Sequence of protein 1:
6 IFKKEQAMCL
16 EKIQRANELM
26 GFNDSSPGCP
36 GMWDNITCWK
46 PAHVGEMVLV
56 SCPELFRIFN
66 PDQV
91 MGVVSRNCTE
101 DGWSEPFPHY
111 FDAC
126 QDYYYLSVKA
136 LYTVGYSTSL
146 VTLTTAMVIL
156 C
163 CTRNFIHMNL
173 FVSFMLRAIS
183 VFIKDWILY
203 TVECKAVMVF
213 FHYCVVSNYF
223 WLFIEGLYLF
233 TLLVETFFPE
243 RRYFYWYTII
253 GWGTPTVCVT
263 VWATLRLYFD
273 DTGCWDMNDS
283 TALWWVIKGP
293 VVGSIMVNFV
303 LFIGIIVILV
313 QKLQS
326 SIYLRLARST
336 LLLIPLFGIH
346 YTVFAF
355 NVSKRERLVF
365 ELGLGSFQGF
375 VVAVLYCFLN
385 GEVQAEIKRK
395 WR

These two protein chains interact to form a complex.

Sequence of protein 2:
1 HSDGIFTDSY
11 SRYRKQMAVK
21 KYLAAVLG

Residue-level contacts at the interface:
Residue D278 in protein 1 is in contact with residue S11 in protein 2 (closest heavy-atom distance 2.9 Å).
Residue Y130 in protein 1 contacts residue Y10 in protein 2 (closest heavy-atom distance 3.5 Å).
Residue N280 in protein 1 interacts with residue D8 in protein 2 (closest heavy-atom distance 3.4 Å).
Residue Y137 in protein 1 contacts residue F6 in protein 2 (closest heavy-atom distance 3.4 Å).
Residue K134 in protein 1 contacts residue Y10 in protein 2 (closest heavy-atom distance 3.3 Å).
Residue W286 in protein 1 interacts with residue H1 in protein 2 (closest heavy-atom distance 4.2 Å).
Residue R361 in protein 1 contacts residue I5 in protein 2 (closest heavy-atom distance 3.9 Å).
Residue V293 in protein 1 contacts residue H1 in protein 2 (closest heavy-atom distance 4.0 Å).
Residue H214 in protein 1 is in contact with residue H1 in protein 2 (closest heavy-atom distance 4.2 Å).
Residue W286 in protein 1 is in contact with residue G4 in protein 2 (closest heavy-atom distance 4.1 Å).
Residue L362 in protein 1 is in contact with residue S2 in protein 2 (closest heavy-atom distance 3.4 Å).
Residue L190 in protein 1 interacts with residue R14 in protein 2 (closest heavy-atom distance 3.0 Å).
Residue N40 in protein 1 contacts residue V26 in protein 2 (closest heavy-atom distance 3.7 Å).
Residue M210 in protein 1 interacts with residue T7 in protein 2 (closest heavy-atom distance 4.3 Å).
Residue K358 in protein 1 is in contact with residue I5 in protein 2 (closest heavy-atom distance 4.1 Å).
Residue Y191 in protein 1 is in contact with residue R14 in protein 2 (closest heavy-atom distance 3.3 Å).
Residue L366 in protein 1 interacts with residue F6 in protein 2 (closest heavy-atom distance 3.7 Å).
Residue I41 in protein 1 contacts residue L27 in protein 2 (closest heavy-atom distance 4.4 Å).
Residue V133 in protein 1 is in contact with residue F6 in protein 2 (closest heavy-atom distance 3.9 Å).
Residue F111 in protein 1 contacts residue L27 in protein 2 (closest heavy-atom distance 4.1 Å).
Residue K134 in protein 1 interacts with residue F6 in protein 2 (closest heavy-atom distance 4.3 Å).
Residue V217 in protein 1 contacts residue H1 in protein 2 (closest heavy-atom distance 3.4 Å).
Residue D278 in protein 1 interacts with residue D8 in protein 2 (closest heavy-atom distance 3.5 Å).
Residue Y191 in protein 1 is in contact with residue Y10 in protein 2 (closest heavy-atom distance 3.4 Å).
Residue F213 in protein 1 interacts with residue D3 in protein 2 (closest heavy-atom distance 3.6 Å).
Residue N280 in protein 1 interacts with residue G4 in protein 2 (closest heavy-atom distance 3.9 Å).
Residue V183 in protein 1 interacts with residue D3 in protein 2 (closest heavy-atom distance 3.8 Å).
Residue M279 in protein 1 interacts with residue D8 in protein 2 (closest heavy-atom distance 4.1 Å).
Residue Y191 in protein 1 contacts residue T7 in protein 2 (closest heavy-atom distance 3.8 Å).
Residue D127 in protein 1 interacts with residue Y13 in protein 2 (closest heavy-atom distance 3.5 Å).
Residue I63 in protein 1 is in contact with residue Q16 in protein 2 (closest heavy-atom distance 3.4 Å).
Residue I41 in protein 1 interacts with residue L23 in protein 2 (closest heavy-atom distance 4.1 Å).
Residue D281 in protein 1 is in contact with residue R12 in protein 2 (closest heavy-atom distance 4.5 Å).
Residue F7 in protein 1 is in contact with residue Y22 in protein 2 (closest heavy-atom distance 3.3 Å).
Residue L362 in protein 1 contacts residue F6 in protein 2 (closest heavy-atom distance 3.8 Å).
Residue K358 in protein 1 is in contact with residue S9 in protein 2 (closest heavy-atom distance 3.4 Å).
Residue V218 in protein 1 is in contact with residue H1 in protein 2 (closest heavy-atom distance 4.4 Å).
Residue M279 in protein 1 interacts with residue K15 in protein 2 (closest heavy-atom distance 4.0 Å).
Residue D278 in protein 1 interacts with residue T7 in protein 2 (closest heavy-atom distance 3.8 Å).
Residue Y141 in protein 1 contacts residue D3 in protein 2 (closest heavy-atom distance 2.8 Å).
Residue Q126 in protein 1 contacts residue Y13 in protein 2 (closest heavy-atom distance 3.1 Å).
Residue K186 in protein 1 contacts residue T7 in protein 2 (closest heavy-atom distance 2.5 Å).
Residue F64 in protein 1 is in contact with residue K20 in protein 2 (closest heavy-atom distance 4.0 Å).
Residue D127 in protein 1 contacts residue M17 in protein 2 (closest heavy-atom distance 4.4 Å).
Residue I289 in protein 1 is in contact with residue H1 in protein 2 (closest heavy-atom distance 3.7 Å).
Residue E365 in protein 1 is in contact with residue S2 in protein 2 (closest heavy-atom distance 2.3 Å).
Residue L366 in protein 1 contacts residue S2 in protein 2 (closest heavy-atom distance 3.8 Å).
Residue H109 in protein 1 interacts with residue L27 in protein 2 (closest heavy-atom distance 4.4 Å).
Residue Y130 in protein 1 interacts with residue S9 in protein 2 (closest heavy-atom distance 2.5 Å).
Residue L366 in protein 1 contacts residue D3 in protein 2 (closest heavy-atom distance 3.2 Å).
Residue R179 in protein 1 contacts residue D3 in protein 2 (closest heavy-atom distance 4.2 Å).
Residue Y130 in protein 1 contacts residue F6 in protein 2 (closest heavy-atom distance 3.9 Å).
Residue N40 in protein 1 interacts with residue Y22 in protein 2 (closest heavy-atom distance 3.1 Å).
Residue I63 in protein 1 is in contact with residue K15 in protein 2 (closest heavy-atom distance 4.2 Å).
Residue Y221 in protein 1 contacts residue H1 in protein 2 (closest heavy-atom distance 4.2 Å).
Residue L362 in protein 1 contacts residue I5 in protein 2 (closest heavy-atom distance 4.4 Å).
Residue I41 in protein 1 is in contact with residue Y22 in protein 2 (closest heavy-atom distance 4.4 Å).
Residue K290 in protein 1 interacts with residue H1 in protein 2 (closest heavy-atom distance 3.7 Å).
Residue Y191 in protein 1 is in contact with residue S11 in protein 2 (closest heavy-atom distance 4.1 Å).
Residue Y221 in protein 1 contacts residue S2 in protein 2 (closest heavy-atom distance 3.9 Å).